Contacts between the two chains:
Residue K38 in protein 1 is in contact with residue A36 in protein 2 (closest heavy-atom distance 3.1 Å).
Residue V13 in protein 1 is in contact with residue L9 in protein 2 (closest heavy-atom distance 4.6 Å).
Residue A34 in protein 1 is in contact with residue A37 in protein 2 (closest heavy-atom distance 4.0 Å).
Residue N45 in protein 1 interacts with residue D40 in protein 2 (closest heavy-atom distance 2.9 Å).
Residue V27 in protein 1 interacts with residue V27 in protein 2 (closest heavy-atom distance 3.7 Å).
Residue A34 in protein 1 interacts with residue D33 in protein 2 (closest heavy-atom distance 3.7 Å).
Residue V20 in protein 1 contacts residue L16 in protein 2 (closest heavy-atom distance 4.9 Å).
Residue R31 in protein 1 is in contact with residue N25 in protein 2 (closest heavy-atom distance 5.0 Å).
Residue L9 in protein 1 interacts with residue L9 in protein 2 (closest heavy-atom distance 4.1 Å).
Residue A41 in protein 1 is in contact with residue A41 in protein 2 (closest heavy-atom distance 3.7 Å).
Residue I6 in protein 1 interacts with residue S2 in protein 2 (closest heavy-atom distance 4.7 Å).
Residue N45 in protein 1 contacts residue A44 in protein 2 (closest heavy-atom distance 3.5 Å).
Residue L48 in protein 1 contacts residue M51 in protein 2 (closest heavy-atom distance 3.5 Å).
Residue R31 in protein 1 interacts with residue D33 in protein 2 (closest heavy-atom distance 3.8 Å).
Residue N45 in protein 1 contacts residue R47 in protein 2 (closest heavy-atom distance 2.8 Å).
Residue S10 in protein 1 is in contact with residue L9 in protein 2 (closest heavy-atom distance 3.7 Å).
Residue V13 in protein 1 is in contact with residue L16 in protein 2 (closest heavy-atom distance 3.5 Å).
Residue I6 in protein 1 contacts residue K5 in protein 2 (closest heavy-atom distance 3.5 Å).
Residue A44 in protein 1 is in contact with residue A44 in protein 2 (closest heavy-atom distance 3.9 Å).
Residue M51 in protein 1 interacts with residue M51 in protein 2 (closest heavy-atom distance 3.7 Å).
Residue A41 in protein 1 interacts with residue A44 in protein 2 (closest heavy-atom distance 4.8 Å).
Residue A30 in protein 1 interacts with residue A30 in protein 2 (closest heavy-atom distance 4.3 Å).
Residue L16 in protein 1 is in contact with residue L16 in protein 2 (closest heavy-atom distance 4.3 Å).
Residue V27 in protein 1 interacts with residue D26 in protein 2 (closest heavy-atom distance 3.4 Å).
Residue D7 in protein 1 contacts residue K5 in protein 2 (closest heavy-atom distance 4.6 Å).
Residue L48 in protein 1 interacts with residue R47 in protein 2 (closest heavy-atom distance 3.7 Å).
Residue V27 in protein 1 is in contact with residue A30 in protein 2 (closest heavy-atom distance 4.7 Å).
Residue N17 in protein 1 is in contact with residue L16 in protein 2 (closest heavy-atom distance 3.2 Å).
Residue A37 in protein 1 interacts with residue A37 in protein 2 (closest heavy-atom distance 3.7 Å).
Residue V13 in protein 1 contacts residue V13 in protein 2 (closest heavy-atom distance 4.0 Å).
Residue A34 in protein 1 contacts residue A34 in protein 2 (closest heavy-atom distance 3.6 Å).
Residue A41 in protein 1 contacts residue A37 in protein 2 (closest heavy-atom distance 4.0 Å).
Residue R31 in protein 1 is in contact with residue A29 in protein 2 (closest heavy-atom distance 3.4 Å).
Residue V27 in protein 1 contacts residue L23 in protein 2 (closest heavy-atom distance 4.4 Å).
Residue V20 in protein 1 is in contact with residue K19 in protein 2 (closest heavy-atom distance 3.3 Å).
Residue L48 in protein 1 interacts with residue A44 in protein 2 (closest heavy-atom distance 3.5 Å).
Residue I6 in protein 1 interacts with residue L9 in protein 2 (closest heavy-atom distance 3.6 Å).
Residue S10 in protein 1 is in contact with residue K5 in protein 2 (closest heavy-atom distance 4.3 Å).
Residue K38 in protein 1 is in contact with residue D33 in protein 2 (closest heavy-atom distance 3.8 Å).
Residue V20 in protein 1 interacts with residue L23 in protein 2 (closest heavy-atom distance 3.3 Å).
Residue R31 in protein 1 interacts with residue V27 in protein 2 (closest heavy-atom distance 4.9 Å).
Residue D21 in protein 1 is in contact with residue K19 in protein 2 (closest heavy-atom distance 3.9 Å).
Residue S24 in protein 1 interacts with residue L23 in protein 2 (closest heavy-atom distance 3.9 Å).
Residue R31 in protein 1 interacts with residue A30 in protein 2 (closest heavy-atom distance 4.0 Å).
Residue I6 in protein 1 contacts residue I6 in protein 2 (closest heavy-atom distance 3.8 Å).
Residue L23 in protein 1 contacts residue L23 in protein 2 (closest heavy-atom distance 4.7 Å).
Residue V13 in protein 1 interacts with residue D12 in protein 2 (closest heavy-atom distance 3.7 Å).
Residue N45 in protein 1 interacts with residue R43 in protein 2 (closest heavy-atom distance 3.2 Å).
Residue L48 in protein 1 contacts residue L48 in protein 2 (closest heavy-atom distance 4.0 Å).
Residue A34 in protein 1 interacts with residue A30 in protein 2 (closest heavy-atom distance 4.0 Å).
Residue A42 in protein 1 is in contact with residue D40 in protein 2 (closest heavy-atom distance 3.6 Å).
Residue D49 in protein 1 interacts with residue R47 in protein 2 (closest heavy-atom distance 2.6 Å).
Residue R31 in protein 1 interacts with residue D26 in protein 2 (closest heavy-atom distance 2.9 Å).
Residue K38 in protein 1 is in contact with residue A37 in protein 2 (closest heavy-atom distance 3.6 Å).
Residue S24 in protein 1 contacts residue K19 in protein 2 (closest heavy-atom distance 4.5 Å).
Residue A41 in protein 1 interacts with residue D40 in protein 2 (closest heavy-atom distance 3.4 Å).
Residue V20 in protein 1 contacts residue V20 in protein 2 (closest heavy-atom distance 3.8 Å).
Residue K38 in protein 1 contacts residue D40 in protein 2 (closest heavy-atom distance 4.6 Å).

The following describes two proteins that form a bound complex.

Sequence of protein 2:
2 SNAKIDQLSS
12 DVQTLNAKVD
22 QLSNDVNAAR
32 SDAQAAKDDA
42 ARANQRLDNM

Sequence of protein 1:
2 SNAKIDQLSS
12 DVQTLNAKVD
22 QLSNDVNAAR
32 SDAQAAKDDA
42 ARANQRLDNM